Sequence of chain B:
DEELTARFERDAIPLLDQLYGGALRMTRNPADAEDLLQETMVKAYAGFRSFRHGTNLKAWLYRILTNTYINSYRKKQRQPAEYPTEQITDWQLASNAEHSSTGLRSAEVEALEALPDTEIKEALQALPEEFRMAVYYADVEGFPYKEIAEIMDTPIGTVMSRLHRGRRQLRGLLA

This data describes a binding interaction between two proteins.

Interface contacts:
Residue Y1045 in chain A interacts with residue L127 in chain B (closest heavy-atom distance 3.7 Å).
Residue L1158 in chain A contacts residue L147 in chain B (closest heavy-atom distance 3.5 Å).
Residue N1157 in chain A contacts residue A137 in chain B (closest heavy-atom distance 3.2 Å).
Residue Y1045 in chain A interacts with residue R128 in chain B (closest heavy-atom distance 3.8 Å).
Residue Q1058 in chain A interacts with residue W114 in chain B (closest heavy-atom distance 3.3 Å).
Residue R391 in chain A interacts with residue R51 in chain B (closest heavy-atom distance 4.0 Å).
Residue E809 in chain A interacts with residue S124 in chain B (closest heavy-atom distance 2.6 Å).
Residue I820 in chain A contacts residue L193 in chain B (closest heavy-atom distance 3.6 Å).
Residue E763 in chain A contacts residue E121 in chain B (closest heavy-atom distance 4.0 Å).
Residue T803 in chain A is in contact with residue S123 in chain B (closest heavy-atom distance 3.7 Å).
Residue R815 in chain A contacts residue V163 in chain B (closest heavy-atom distance 3.4 Å).
Residue V1096 in chain A is in contact with residue A130 in chain B (closest heavy-atom distance 4.0 Å).
Residue R829 in chain A contacts residue G126 in chain B (closest heavy-atom distance 3.4 Å).
Residue D754 in chain A contacts residue H122 in chain B (closest heavy-atom distance 3.0 Å).
Residue L1158 in chain A interacts with residue I143 in chain B (closest heavy-atom distance 4.0 Å).
Residue Y1045 in chain A contacts residue A130 in chain B (closest heavy-atom distance 3.5 Å).
Residue E281 in chain A is in contact with residue D40 in chain B (closest heavy-atom distance 3.4 Å).
Residue M1047 in chain A interacts with residue L116 in chain B (closest heavy-atom distance 4.0 Å).
Residue L817 in chain A interacts with residue I143 in chain B (closest heavy-atom distance 3.6 Å).
Residue A819 in chain A interacts with residue D162 in chain B (closest heavy-atom distance 3.8 Å).
Residue K805 in chain A contacts residue S124 in chain B (closest heavy-atom distance 3.6 Å).
Residue G1043 in chain A contacts residue S129 in chain B (closest heavy-atom distance 3.4 Å).
Residue R829 in chain A contacts residue S123 in chain B (closest heavy-atom distance 3.3 Å).
Residue G1054 in chain A interacts with residue D113 in chain B (closest heavy-atom distance 3.2 Å).
Residue P1044 in chain A is in contact with residue L127 in chain B (closest heavy-atom distance 3.6 Å).
Residue V1096 in chain A contacts residue A134 in chain B (closest heavy-atom distance 3.8 Å).
Residue F821 in chain A is in contact with residue L197 in chain B (closest heavy-atom distance 3.2 Å).
Residue Y1099 in chain A interacts with residue E131 in chain B (closest heavy-atom distance 2.4 Å).
Residue K801 in chain A interacts with residue E121 in chain B (closest heavy-atom distance 3.8 Å).
Residue E809 in chain A interacts with residue T125 in chain B (closest heavy-atom distance 3.5 Å).
Residue R829 in chain A interacts with residue A120 in chain B (closest heavy-atom distance 3.1 Å).
Residue N1157 in chain A interacts with residue P139 in chain B (closest heavy-atom distance 3.2 Å).
Residue K801 in chain A interacts with residue H122 in chain B (closest heavy-atom distance 3.8 Å).
Residue R1153 in chain A is in contact with residue A137 in chain B (closest heavy-atom distance 3.8 Å).
Residue F821 in chain A interacts with residue R194 in chain B (closest heavy-atom distance 3.9 Å).
Residue T803 in chain A interacts with residue H122 in chain B (closest heavy-atom distance 3.5 Å).
Residue T1042 in chain A interacts with residue S129 in chain B (closest heavy-atom distance 3.6 Å).
Residue R1095 in chain A contacts residue A130 in chain B (closest heavy-atom distance 3.7 Å).
Residue P812 in chain A is in contact with residue V163 in chain B (closest heavy-atom distance 3.9 Å).
Residue N1157 in chain A contacts residue K144 in chain B (closest heavy-atom distance 3.2 Å).
Residue R756 in chain A interacts with residue H122 in chain B (closest heavy-atom distance 3.2 Å).
Residue L816 in chain A interacts with residue V163 in chain B (closest heavy-atom distance 4.0 Å).
Residue E763 in chain A is in contact with residue H122 in chain B (closest heavy-atom distance 2.9 Å).
Residue P804 in chain A is in contact with residue S124 in chain B (closest heavy-atom distance 3.6 Å).
Residue V1096 in chain A interacts with residue E133 in chain B (closest heavy-atom distance 3.8 Å).
Residue L816 in chain A contacts residue D162 in chain B (closest heavy-atom distance 3.5 Å).
Residue L1053 in chain A interacts with residue D113 in chain B (closest heavy-atom distance 3.6 Å).
Residue E813 in chain A is in contact with residue D140 in chain B (closest heavy-atom distance 3.9 Å).
Residue G806 in chain A is in contact with residue S124 in chain B (closest heavy-atom distance 3.6 Å).
Residue T1042 in chain A is in contact with residue E131 in chain B (closest heavy-atom distance 3.4 Å).
Residue R829 in chain A is in contact with residue S124 in chain B (closest heavy-atom distance 3.3 Å).
Residue R815 in chain A contacts residue D162 in chain B (closest heavy-atom distance 3.4 Å).
Residue N1157 in chain A contacts residue L138 in chain B (closest heavy-atom distance 3.9 Å).
Residue T811 in chain A contacts residue E136 in chain B (closest heavy-atom distance 3.3 Å).
Residue L816 in chain A contacts residue L147 in chain B (closest heavy-atom distance 4.0 Å).
Residue T831 in chain A interacts with residue E121 in chain B (closest heavy-atom distance 3.2 Å).
Residue I820 in chain A interacts with residue R190 in chain B (closest heavy-atom distance 3.7 Å).
Residue Q1058 in chain A interacts with residue D113 in chain B (closest heavy-atom distance 3.8 Å).
Residue S1046 in chain A is in contact with residue L116 in chain B (closest heavy-atom distance 3.7 Å).
Residue T758 in chain A interacts with residue H122 in chain B (closest heavy-atom distance 3.5 Å).

Sequence of chain A:
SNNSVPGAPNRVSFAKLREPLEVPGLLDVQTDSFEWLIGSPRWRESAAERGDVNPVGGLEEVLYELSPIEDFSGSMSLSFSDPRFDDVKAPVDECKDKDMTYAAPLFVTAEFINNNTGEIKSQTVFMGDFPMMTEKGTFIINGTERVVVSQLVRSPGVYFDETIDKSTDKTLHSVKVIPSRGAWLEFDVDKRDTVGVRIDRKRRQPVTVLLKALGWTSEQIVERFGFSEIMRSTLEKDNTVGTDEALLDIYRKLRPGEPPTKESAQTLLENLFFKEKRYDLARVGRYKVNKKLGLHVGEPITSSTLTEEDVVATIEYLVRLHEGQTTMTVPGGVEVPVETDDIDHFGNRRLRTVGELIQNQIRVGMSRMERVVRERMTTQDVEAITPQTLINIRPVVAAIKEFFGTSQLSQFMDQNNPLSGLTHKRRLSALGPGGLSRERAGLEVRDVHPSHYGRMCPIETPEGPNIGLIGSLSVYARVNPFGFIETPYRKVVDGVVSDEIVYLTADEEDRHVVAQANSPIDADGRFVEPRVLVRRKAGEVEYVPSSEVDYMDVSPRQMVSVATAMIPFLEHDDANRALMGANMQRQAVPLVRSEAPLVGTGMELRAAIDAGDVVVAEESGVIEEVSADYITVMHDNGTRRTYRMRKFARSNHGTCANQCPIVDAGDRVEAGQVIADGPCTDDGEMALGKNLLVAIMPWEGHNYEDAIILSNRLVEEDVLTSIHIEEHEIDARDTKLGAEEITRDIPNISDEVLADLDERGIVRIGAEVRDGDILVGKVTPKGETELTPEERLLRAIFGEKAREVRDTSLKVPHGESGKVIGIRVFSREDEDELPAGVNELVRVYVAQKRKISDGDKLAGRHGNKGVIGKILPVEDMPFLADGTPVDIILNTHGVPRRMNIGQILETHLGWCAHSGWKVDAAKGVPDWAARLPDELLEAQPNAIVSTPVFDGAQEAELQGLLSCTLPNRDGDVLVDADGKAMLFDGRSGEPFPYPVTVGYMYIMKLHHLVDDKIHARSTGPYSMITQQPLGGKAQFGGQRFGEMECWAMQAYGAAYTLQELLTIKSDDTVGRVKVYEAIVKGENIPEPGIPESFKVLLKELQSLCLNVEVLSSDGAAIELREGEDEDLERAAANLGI